The following describes two proteins that form a bound complex.

Sequence of chain B:
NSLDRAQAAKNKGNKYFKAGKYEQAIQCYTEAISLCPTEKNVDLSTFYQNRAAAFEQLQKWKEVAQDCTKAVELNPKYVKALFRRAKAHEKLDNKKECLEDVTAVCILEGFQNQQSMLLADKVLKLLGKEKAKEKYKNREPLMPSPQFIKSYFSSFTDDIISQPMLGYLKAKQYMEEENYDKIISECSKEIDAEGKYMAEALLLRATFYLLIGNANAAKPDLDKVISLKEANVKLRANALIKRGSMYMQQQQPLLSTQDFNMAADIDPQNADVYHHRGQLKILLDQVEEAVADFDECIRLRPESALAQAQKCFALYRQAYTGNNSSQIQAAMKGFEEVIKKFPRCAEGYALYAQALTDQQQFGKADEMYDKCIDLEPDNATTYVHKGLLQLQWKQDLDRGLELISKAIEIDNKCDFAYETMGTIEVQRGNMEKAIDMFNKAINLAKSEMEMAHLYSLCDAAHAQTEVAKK

Sequence of chain A:
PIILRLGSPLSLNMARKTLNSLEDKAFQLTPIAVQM

Contacts between the two chains:
Residue Q594 in chain B interacts with residue T72 in chain A (closest heavy-atom distance 3.0 Å).
Residue H583 in chain B contacts residue N62 in chain A (closest heavy-atom distance 3.5 Å).
Residue L410 in chain B contacts residue L46 in chain A (closest heavy-atom distance 3.7 Å).
Residue A480 in chain B is in contact with residue S53 in chain A (closest heavy-atom distance 3.7 Å).
Residue T553 in chain B is in contact with residue A68 in chain A (closest heavy-atom distance 3.7 Å).
Residue A590 in chain B interacts with residue F69 in chain A (closest heavy-atom distance 3.8 Å).
Residue E477 in chain B interacts with residue S53 in chain A (closest heavy-atom distance 2.7 Å).
Residue Q522 in chain B interacts with residue T60 in chain A (closest heavy-atom distance 3.7 Å).
Residue I215 in chain B is in contact with residue M78 in chain A (closest heavy-atom distance 3.6 Å).
Residue F256 in chain B interacts with residue L48 in chain A (closest heavy-atom distance 3.2 Å).
Residue Q379 in chain B contacts residue L46 in chain A (closest heavy-atom distance 3.1 Å).
Residue L413 in chain B interacts with residue N55 in chain A (closest heavy-atom distance 3.8 Å).
Residue E477 in chain B interacts with residue P51 in chain A (closest heavy-atom distance 3.4 Å).
Residue K576 in chain B contacts residue L48 in chain A (closest heavy-atom distance 3.6 Å).
Residue L414 in chain B contacts residue I44 in chain A (closest heavy-atom distance 3.7 Å).
Residue Q409 in chain B contacts residue L52 in chain A (closest heavy-atom distance 3.3 Å).
Residue V556 in chain B is in contact with residue F69 in chain A (closest heavy-atom distance 3.9 Å).
Residue T553 in chain B contacts residue L61 in chain A (closest heavy-atom distance 3.9 Å).
Residue H583 in chain B is in contact with residue E65 in chain A (closest heavy-atom distance 2.9 Å).
Residue H583 in chain B interacts with residue R58 in chain A (closest heavy-atom distance 3.5 Å).
Residue L341 in chain B contacts residue L48 in chain A (closest heavy-atom distance 3.9 Å).
Residue L413 in chain B contacts residue L46 in chain A (closest heavy-atom distance 3.7 Å).
Residue V597 in chain B interacts with residue M78 in chain A (closest heavy-atom distance 3.6 Å).
Residue T553 in chain B interacts with residue E65 in chain A (closest heavy-atom distance 3.2 Å).
Residue F546 in chain B interacts with residue R47 in chain A (closest heavy-atom distance 3.3 Å).
Residue Q381 in chain B is in contact with residue I44 in chain A (closest heavy-atom distance 3.0 Å).
Residue M561 in chain B interacts with residue T72 in chain A (closest heavy-atom distance 3.2 Å).
Residue H515 in chain B interacts with residue A57 in chain A (closest heavy-atom distance 3.8 Å).
Residue F443 in chain B is in contact with residue M56 in chain A (closest heavy-atom distance 3.9 Å).
Residue E580 in chain B is in contact with residue I45 in chain A (closest heavy-atom distance 3.7 Å).
Residue E580 in chain B is in contact with residue R47 in chain A (closest heavy-atom distance 3.8 Å).
Residue Y260 in chain B contacts residue L48 in chain A (closest heavy-atom distance 3.6 Å).
Residue L413 in chain B interacts with residue K59 in chain A (closest heavy-atom distance 3.0 Å).
Residue E477 in chain B interacts with residue L52 in chain A (closest heavy-atom distance 3.1 Å).
Residue A591 in chain B contacts residue F69 in chain A (closest heavy-atom distance 3.7 Å).
Residue I412 in chain B contacts residue L52 in chain A (closest heavy-atom distance 3.8 Å).
Residue V556 in chain B is in contact with residue T72 in chain A (closest heavy-atom distance 3.6 Å).
Residue Q557 in chain B interacts with residue L71 in chain A (closest heavy-atom distance 3.6 Å).
Residue F256 in chain B is in contact with residue G49 in chain A (closest heavy-atom distance 3.4 Å).
Residue I215 in chain B interacts with residue A75 in chain A (closest heavy-atom distance 3.4 Å).
Residue Y260 in chain B is in contact with residue G49 in chain A (closest heavy-atom distance 3.5 Å).
Residue E549 in chain B contacts residue L61 in chain A (closest heavy-atom distance 3.7 Å).
Residue F546 in chain B interacts with residue L61 in chain A (closest heavy-atom distance 3.8 Å).
Residue L587 in chain B is in contact with residue E65 in chain A (closest heavy-atom distance 3.5 Å).
Residue Q594 in chain B contacts residue F69 in chain A (closest heavy-atom distance 3.1 Å).
Residue L587 in chain B interacts with residue F69 in chain A (closest heavy-atom distance 3.8 Å).
Residue L216 in chain B interacts with residue M78 in chain A (closest heavy-atom distance 3.8 Å).
Residue F546 in chain B interacts with residue A57 in chain A (closest heavy-atom distance 3.7 Å).
Residue T511 in chain B contacts residue L54 in chain A (closest heavy-atom distance 3.8 Å).
Residue F219 in chain B is in contact with residue Q70 in chain A (closest heavy-atom distance 3.5 Å).
Residue D545 in chain B interacts with residue R47 in chain A (closest heavy-atom distance 3.7 Å).
Residue S375 in chain B is in contact with residue L46 in chain A (closest heavy-atom distance 3.6 Å).
Residue Q484 in chain B contacts residue M56 in chain A (closest heavy-atom distance 3.8 Å).
Residue H515 in chain B interacts with residue S53 in chain A (closest heavy-atom distance 3.2 Å).
Residue A598 in chain B contacts residue I74 in chain A (closest heavy-atom distance 3.6 Å).
Residue V556 in chain B interacts with residue A68 in chain A (closest heavy-atom distance 3.7 Å).
Residue E549 in chain B contacts residue R58 in chain A (closest heavy-atom distance 2.7 Å).
Residue E549 in chain B is in contact with residue E65 in chain A (closest heavy-atom distance 2.8 Å).
Residue G559 in chain B contacts residue P73 in chain A (closest heavy-atom distance 3.6 Å).
Residue L518 in chain B interacts with residue L64 in chain A (closest heavy-atom distance 3.8 Å).